These two protein chains interact to form a complex.

Sequence of chain B:
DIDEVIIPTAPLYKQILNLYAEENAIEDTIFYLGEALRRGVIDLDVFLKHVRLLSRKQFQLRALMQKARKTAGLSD

Sequence of chain A:
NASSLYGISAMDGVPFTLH

Residue-level contacts at the interface:
Residue L22 in chain B interacts with residue F17 in chain A (closest heavy-atom distance 3.7 Å).
Residue P13 in chain B interacts with residue F17 in chain A (closest heavy-atom distance 3.6 Å).
Residue I12 in chain B contacts residue F17 in chain A (closest heavy-atom distance 3.2 Å).
Residue M70 in chain B contacts residue M12 in chain A (closest heavy-atom distance 4.2 Å).
Residue N29 in chain B is in contact with residue L6 in chain A (closest heavy-atom distance 3.7 Å).
Residue R74 in chain B interacts with residue N2 in chain A (closest heavy-atom distance 3.1 Å).
Residue E9 in chain B is in contact with residue H20 in chain A (closest heavy-atom distance 4.6 Å).
Residue E28 in chain B contacts residue L6 in chain A (closest heavy-atom distance 3.6 Å).
Residue R74 in chain B is in contact with residue M12 in chain A (closest heavy-atom distance 4.0 Å).
Residue P13 in chain B is in contact with residue T18 in chain A (closest heavy-atom distance 4.1 Å).
Residue S80 in chain B contacts residue N2 in chain A (closest heavy-atom distance 3.6 Å).
Residue M70 in chain B is in contact with residue A3 in chain A (closest heavy-atom distance 4.8 Å).
Residue I11 in chain B interacts with residue T18 in chain A (closest heavy-atom distance 3.5 Å).
Residue Y25 in chain B contacts residue M12 in chain A (closest heavy-atom distance 3.7 Å).
Residue L24 in chain B contacts residue S5 in chain A (closest heavy-atom distance 4.7 Å).
Residue R74 in chain B contacts residue A11 in chain A (closest heavy-atom distance 2.7 Å).
Residue D81 in chain B is in contact with residue A3 in chain A (closest heavy-atom distance 3.8 Å).
Residue V10 in chain B is in contact with residue H20 in chain A (closest heavy-atom distance 2.9 Å).
Residue I11 in chain B interacts with residue L19 in chain A (closest heavy-atom distance 4.6 Å).
Residue L22 in chain B is in contact with residue M12 in chain A (closest heavy-atom distance 4.3 Å).
Residue Y25 in chain B contacts residue I9 in chain A (closest heavy-atom distance 3.0 Å).
Residue Y25 in chain B interacts with residue G8 in chain A (closest heavy-atom distance 3.4 Å).
Residue Y25 in chain B is in contact with residue A11 in chain A (closest heavy-atom distance 4.2 Å).
Residue T14 in chain B contacts residue F17 in chain A (closest heavy-atom distance 3.7 Å).
Residue I11 in chain B contacts residue F17 in chain A (closest heavy-atom distance 3.7 Å).
Residue V10 in chain B is in contact with residue L19 in chain A (closest heavy-atom distance 3.2 Å).
Residue L79 in chain B interacts with residue G14 in chain A (closest heavy-atom distance 3.6 Å).
Residue I12 in chain B is in contact with residue P16 in chain A (closest heavy-atom distance 4.4 Å).
Residue P13 in chain B contacts residue P16 in chain A (closest heavy-atom distance 3.4 Å).
Residue Y18 in chain B is in contact with residue P16 in chain A (closest heavy-atom distance 3.4 Å).
Residue T14 in chain B contacts residue P16 in chain A (closest heavy-atom distance 3.4 Å).
Residue T14 in chain B is in contact with residue T18 in chain A (closest heavy-atom distance 3.8 Å).
Residue I21 in chain B is in contact with residue V15 in chain A (closest heavy-atom distance 4.4 Å).
Residue E32 in chain B interacts with residue L6 in chain A (closest heavy-atom distance 3.6 Å).
Residue M70 in chain B contacts residue S5 in chain A (closest heavy-atom distance 3.6 Å).
Residue Y18 in chain B interacts with residue V15 in chain A (closest heavy-atom distance 3.7 Å).
Residue P13 in chain B interacts with residue V15 in chain A (closest heavy-atom distance 4.9 Å).
Residue I21 in chain B interacts with residue M12 in chain A (closest heavy-atom distance 3.7 Å).
Residue I12 in chain B interacts with residue T18 in chain A (closest heavy-atom distance 2.7 Å).
Residue N29 in chain B is in contact with residue S5 in chain A (closest heavy-atom distance 3.2 Å).
Residue Q63 in chain B contacts residue L6 in chain A (closest heavy-atom distance 4.3 Å).
Residue L79 in chain B contacts residue V15 in chain A (closest heavy-atom distance 4.3 Å).
Residue Y18 in chain B is in contact with residue G14 in chain A (closest heavy-atom distance 4.9 Å).
Residue Y25 in chain B is in contact with residue S5 in chain A (closest heavy-atom distance 3.6 Å).
Residue S80 in chain B interacts with residue A3 in chain A (closest heavy-atom distance 3.9 Å).
Residue I11 in chain B is in contact with residue H20 in chain A (closest heavy-atom distance 5.0 Å).
Residue V10 in chain B contacts residue T18 in chain A (closest heavy-atom distance 4.1 Å).
Residue R74 in chain B interacts with residue A3 in chain A (closest heavy-atom distance 3.7 Å).
Residue R67 in chain B is in contact with residue L6 in chain A (closest heavy-atom distance 3.5 Å).
Residue E28 in chain B is in contact with residue S5 in chain A (closest heavy-atom distance 3.6 Å).